The following describes two proteins that form a bound complex.

Interface contacts:
Residue S474 in the second protein is in contact with residue S4 in the first protein (closest heavy-atom distance 2.9 Å).
Residue W453 in the second protein contacts residue I5 in the first protein (closest heavy-atom distance 3.6 Å).
Residue A57 in the second protein contacts residue A6 in the first protein (closest heavy-atom distance 4.1 Å).
Residue T58 in the second protein interacts with residue I5 in the first protein (closest heavy-atom distance 4.7 Å).
Residue S474 in the second protein contacts residue N3 in the first protein (closest heavy-atom distance 3.5 Å).
Residue A476 in the second protein interacts with residue S2 in the first protein (closest heavy-atom distance 3.8 Å).
Residue A60 in the second protein interacts with residue S4 in the first protein (closest heavy-atom distance 4.2 Å).
Residue A476 in the second protein contacts residue N3 in the first protein (closest heavy-atom distance 3.0 Å).
Residue D56 in the second protein is in contact with residue I5 in the first protein (closest heavy-atom distance 3.4 Å).
Residue E192 in the second protein interacts with residue A1 in the first protein (closest heavy-atom distance 3.6 Å).
Residue S472 in the second protein contacts residue S4 in the first protein (closest heavy-atom distance 4.2 Å).
Residue T58 in the second protein interacts with residue S7 in the first protein (closest heavy-atom distance 4.5 Å).
Residue G186 in the second protein interacts with residue A1 in the first protein (closest heavy-atom distance 3.3 Å).
Residue F493 in the second protein interacts with residue I5 in the first protein (closest heavy-atom distance 3.9 Å).
Residue T458 in the second protein interacts with residue I5 in the first protein (closest heavy-atom distance 4.6 Å).
Residue R135 in the second protein interacts with residue S2 in the first protein (closest heavy-atom distance 3.9 Å).
Residue R135 in the second protein interacts with residue N3 in the first protein (closest heavy-atom distance 2.9 Å).
Residue Y301 in the second protein contacts residue A6 in the first protein (closest heavy-atom distance 4.5 Å).
Residue F450 in the second protein is in contact with residue S7 in the first protein (closest heavy-atom distance 3.7 Å).
Residue W473 in the second protein interacts with residue A6 in the first protein (closest heavy-atom distance 4.4 Å).
Residue Y39 in the second protein is in contact with residue S7 in the first protein (closest heavy-atom distance 5.0 Å).
Residue D56 in the second protein is in contact with residue S4 in the first protein (closest heavy-atom distance 3.8 Å).
Residue S474 in the second protein contacts residue S2 in the first protein (closest heavy-atom distance 3.8 Å).
Residue F450 in the second protein interacts with residue I5 in the first protein (closest heavy-atom distance 3.5 Å).
Residue W473 in the second protein contacts residue N3 in the first protein (closest heavy-atom distance 4.0 Å).
Residue Y491 in the second protein contacts residue N3 in the first protein (closest heavy-atom distance 4.0 Å).
Residue G186 in the second protein is in contact with residue S2 in the first protein (closest heavy-atom distance 4.8 Å).
Residue N55 in the second protein contacts residue S4 in the first protein (closest heavy-atom distance 3.5 Å).
Residue D483 in the second protein contacts residue N3 in the first protein (closest heavy-atom distance 3.5 Å).
Residue V454 in the second protein is in contact with residue I5 in the first protein (closest heavy-atom distance 3.6 Å).
Residue S51 in the second protein contacts residue S2 in the first protein (closest heavy-atom distance 4.4 Å).
Residue A57 in the second protein contacts residue S4 in the first protein (closest heavy-atom distance 3.6 Å).
Residue S185 in the second protein contacts residue A1 in the first protein (closest heavy-atom distance 3.1 Å).
Residue S472 in the second protein contacts residue A6 in the first protein (closest heavy-atom distance 3.0 Å).
Residue N55 in the second protein is in contact with residue N3 in the first protein (closest heavy-atom distance 4.7 Å).
Residue Y301 in the second protein contacts residue G8 in the first protein (closest heavy-atom distance 2.7 Å).
Residue Q40 in the second protein contacts residue S7 in the first protein (closest heavy-atom distance 4.5 Å).
Residue S474 in the second protein is in contact with residue A6 in the first protein (closest heavy-atom distance 4.1 Å).
Residue W473 in the second protein contacts residue S4 in the first protein (closest heavy-atom distance 3.5 Å).
Residue L484 in the second protein interacts with residue N3 in the first protein (closest heavy-atom distance 3.6 Å).
Residue R416 in the second protein interacts with residue S7 in the first protein (closest heavy-atom distance 3.6 Å).
Residue S477 in the second protein contacts residue A1 in the first protein (closest heavy-atom distance 3.6 Å).
Residue R416 in the second protein contacts residue I5 in the first protein (closest heavy-atom distance 4.5 Å).
Residue V417 in the second protein contacts residue S7 in the first protein (closest heavy-atom distance 4.4 Å).
Residue A476 in the second protein interacts with residue A1 in the first protein (closest heavy-atom distance 4.4 Å).
Residue L475 in the second protein contacts residue S2 in the first protein (closest heavy-atom distance 4.1 Å).
Residue N55 in the second protein interacts with residue I5 in the first protein (closest heavy-atom distance 2.9 Å).
Residue S472 in the second protein contacts residue G8 in the first protein (closest heavy-atom distance 2.8 Å).
Residue W473 in the second protein contacts residue I5 in the first protein (closest heavy-atom distance 3.7 Å).
Residue A57 in the second protein is in contact with residue I5 in the first protein (closest heavy-atom distance 2.9 Å).
Residue R416 in the second protein interacts with residue G8 in the first protein (closest heavy-atom distance 3.8 Å).
Residue L475 in the second protein contacts residue N3 in the first protein (closest heavy-atom distance 3.5 Å).
Residue F450 in the second protein is in contact with residue A6 in the first protein (closest heavy-atom distance 3.5 Å).
Residue R416 in the second protein is in contact with residue A6 in the first protein (closest heavy-atom distance 3.4 Å).
Residue S472 in the second protein interacts with residue I5 in the first protein (closest heavy-atom distance 3.7 Å).
Residue R135 in the second protein interacts with residue S4 in the first protein (closest heavy-atom distance 3.7 Å).

Sequence of the first protein:
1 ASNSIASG

Sequence of the second protein:
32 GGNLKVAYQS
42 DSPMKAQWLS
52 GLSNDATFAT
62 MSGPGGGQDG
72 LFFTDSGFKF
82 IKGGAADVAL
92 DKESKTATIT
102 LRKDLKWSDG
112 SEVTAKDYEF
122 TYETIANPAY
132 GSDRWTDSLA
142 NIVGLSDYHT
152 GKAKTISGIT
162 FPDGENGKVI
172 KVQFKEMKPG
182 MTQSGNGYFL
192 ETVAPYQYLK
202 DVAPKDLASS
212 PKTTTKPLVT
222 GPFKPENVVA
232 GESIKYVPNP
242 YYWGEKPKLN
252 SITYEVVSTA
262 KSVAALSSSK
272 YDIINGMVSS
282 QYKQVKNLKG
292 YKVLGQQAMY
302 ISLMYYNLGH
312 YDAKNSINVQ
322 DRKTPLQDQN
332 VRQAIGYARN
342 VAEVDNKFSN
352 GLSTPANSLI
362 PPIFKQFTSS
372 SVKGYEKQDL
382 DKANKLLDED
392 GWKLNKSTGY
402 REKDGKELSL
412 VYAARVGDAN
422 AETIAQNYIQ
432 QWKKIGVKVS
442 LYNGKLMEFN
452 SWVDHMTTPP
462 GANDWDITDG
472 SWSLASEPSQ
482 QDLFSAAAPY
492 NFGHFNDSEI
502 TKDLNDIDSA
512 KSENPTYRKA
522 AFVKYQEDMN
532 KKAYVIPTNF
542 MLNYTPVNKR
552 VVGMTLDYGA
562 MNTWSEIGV